These two protein chains interact to form a complex.

Interface contacts:
Residue R98 in protein 1 is in contact with residue D16 in protein 2 (closest heavy-atom distance 2.7 Å).
Residue T101 in protein 1 is in contact with residue G15 in protein 2 (closest heavy-atom distance 3.0 Å).
Residue L102 in protein 1 interacts with residue L11 in protein 2 (closest heavy-atom distance 3.7 Å).
Residue V55 in protein 1 contacts residue V18 in protein 2 (closest heavy-atom distance 3.9 Å).
Residue N58 in protein 1 interacts with residue I14 in protein 2 (closest heavy-atom distance 4.4 Å).
Residue G162 in protein 1 is in contact with residue R21 in protein 2 (closest heavy-atom distance 2.6 Å).
Residue L70 in protein 1 contacts residue L4 in protein 2 (closest heavy-atom distance 4.4 Å).
Residue A62 in protein 1 contacts residue Q10 in protein 2 (closest heavy-atom distance 3.4 Å).
Residue F154 in protein 1 interacts with residue V18 in protein 2 (closest heavy-atom distance 4.0 Å).
Residue K69 in protein 1 interacts with residue D3 in protein 2 (closest heavy-atom distance 2.7 Å).
Residue D158 in protein 1 is in contact with residue L25 in protein 2 (closest heavy-atom distance 3.3 Å).
Residue V88 in protein 1 is in contact with residue C8 in protein 2 (closest heavy-atom distance 4.1 Å).
Residue T101 in protein 1 is in contact with residue I14 in protein 2 (closest heavy-atom distance 3.7 Å).
Residue V84 in protein 1 is in contact with residue L11 in protein 2 (closest heavy-atom distance 4.2 Å).
Residue N95 in protein 1 contacts residue N19 in protein 2 (closest heavy-atom distance 3.4 Å).
Residue M66 in protein 1 interacts with residue E7 in protein 2 (closest heavy-atom distance 3.2 Å).
Residue L159 in protein 1 interacts with residue L25 in protein 2 (closest heavy-atom distance 3.3 Å).
Residue M66 in protein 1 contacts residue L11 in protein 2 (closest heavy-atom distance 3.6 Å).
Residue R83 in protein 1 contacts residue L4 in protein 2 (closest heavy-atom distance 3.9 Å).
Residue H59 in protein 1 interacts with residue I14 in protein 2 (closest heavy-atom distance 3.5 Å).
Residue V51 in protein 1 is in contact with residue V18 in protein 2 (closest heavy-atom distance 4.4 Å).
Residue N58 in protein 1 interacts with residue K17 in protein 2 (closest heavy-atom distance 2.8 Å).
Residue G97 in protein 1 interacts with residue N19 in protein 2 (closest heavy-atom distance 3.5 Å).
Residue V156 in protein 1 interacts with residue N26 in protein 2 (closest heavy-atom distance 3.4 Å).
Residue R98 in protein 1 contacts residue R13 in protein 2 (closest heavy-atom distance 3.7 Å).
Residue A62 in protein 1 contacts residue E7 in protein 2 (closest heavy-atom distance 4.6 Å).
Residue T101 in protein 1 contacts residue L11 in protein 2 (closest heavy-atom distance 3.7 Å).
Residue D158 in protein 1 contacts residue R21 in protein 2 (closest heavy-atom distance 4.2 Å).
Residue H87 in protein 1 contacts residue R12 in protein 2 (closest heavy-atom distance 3.7 Å).
Residue R98 in protein 1 interacts with residue G15 in protein 2 (closest heavy-atom distance 3.4 Å).
Residue H87 in protein 1 is in contact with residue C8 in protein 2 (closest heavy-atom distance 4.0 Å).
Residue G97 in protein 1 contacts residue V18 in protein 2 (closest heavy-atom distance 3.8 Å).
Residue H59 in protein 1 contacts residue K17 in protein 2 (closest heavy-atom distance 3.5 Å).
Residue R98 in protein 1 contacts residue R12 in protein 2 (closest heavy-atom distance 3.7 Å).
Residue V84 in protein 1 interacts with residue C8 in protein 2 (closest heavy-atom distance 3.8 Å).
Residue F153 in protein 1 interacts with residue K23 in protein 2 (closest heavy-atom distance 3.5 Å).
Residue F63 in protein 1 interacts with residue I14 in protein 2 (closest heavy-atom distance 4.3 Å).
Residue V88 in protein 1 is in contact with residue L11 in protein 2 (closest heavy-atom distance 3.8 Å).
Residue M66 in protein 1 is in contact with residue C8 in protein 2 (closest heavy-atom distance 4.5 Å).
Residue V88 in protein 1 contacts residue R12 in protein 2 (closest heavy-atom distance 3.2 Å).
Residue Q157 in protein 1 contacts residue L25 in protein 2 (closest heavy-atom distance 3.2 Å).
Residue V156 in protein 1 contacts residue L25 in protein 2 (closest heavy-atom distance 3.8 Å).
Residue K69 in protein 1 is in contact with residue L4 in protein 2 (closest heavy-atom distance 4.3 Å).
Residue V93 in protein 1 contacts residue D16 in protein 2 (closest heavy-atom distance 3.4 Å).
Residue E160 in protein 1 contacts residue R21 in protein 2 (closest heavy-atom distance 2.8 Å).
Residue V84 in protein 1 interacts with residue L4 in protein 2 (closest heavy-atom distance 4.1 Å).
Residue G97 in protein 1 is in contact with residue G15 in protein 2 (closest heavy-atom distance 3.2 Å).
Residue D91 in protein 1 interacts with residue R13 in protein 2 (closest heavy-atom distance 4.0 Å).
Residue E160 in protein 1 interacts with residue L25 in protein 2 (closest heavy-atom distance 3.7 Å).
Residue T101 in protein 1 interacts with residue V18 in protein 2 (closest heavy-atom distance 3.6 Å).
Residue F153 in protein 1 interacts with residue N26 in protein 2 (closest heavy-atom distance 3.2 Å).
Residue K69 in protein 1 interacts with residue E7 in protein 2 (closest heavy-atom distance 2.6 Å).
Residue W96 in protein 1 interacts with residue N19 in protein 2 (closest heavy-atom distance 3.6 Å).
Residue G65 in protein 1 interacts with residue E7 in protein 2 (closest heavy-atom distance 3.5 Å).
Residue F153 in protein 1 contacts residue Q22 in protein 2 (closest heavy-atom distance 3.6 Å).
Residue F154 in protein 1 is in contact with residue Q22 in protein 2 (closest heavy-atom distance 3.5 Å).
Residue D91 in protein 1 interacts with residue R12 in protein 2 (closest heavy-atom distance 3.2 Å).
Residue V55 in protein 1 interacts with residue I14 in protein 2 (closest heavy-atom distance 3.7 Å).
Residue F105 in protein 1 is in contact with residue L11 in protein 2 (closest heavy-atom distance 3.9 Å).
Residue A62 in protein 1 contacts residue I14 in protein 2 (closest heavy-atom distance 4.4 Å).

Sequence of protein 1:
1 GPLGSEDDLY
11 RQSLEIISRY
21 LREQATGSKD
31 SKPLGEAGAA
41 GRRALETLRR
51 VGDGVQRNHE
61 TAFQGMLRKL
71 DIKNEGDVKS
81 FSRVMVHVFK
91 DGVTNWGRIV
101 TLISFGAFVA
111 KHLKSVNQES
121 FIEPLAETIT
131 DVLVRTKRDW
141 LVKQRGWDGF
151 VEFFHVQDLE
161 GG

Sequence of protein 2:
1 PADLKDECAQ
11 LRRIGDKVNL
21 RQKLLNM